Sequence of protein 1:
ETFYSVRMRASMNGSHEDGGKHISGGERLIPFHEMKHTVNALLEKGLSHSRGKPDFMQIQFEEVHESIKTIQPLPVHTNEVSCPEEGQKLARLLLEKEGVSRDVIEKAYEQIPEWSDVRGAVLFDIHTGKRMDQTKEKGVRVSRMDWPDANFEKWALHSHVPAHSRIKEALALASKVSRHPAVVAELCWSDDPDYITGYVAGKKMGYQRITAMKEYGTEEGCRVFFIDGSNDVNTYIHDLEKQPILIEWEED

Interface contacts:
Residue F61 in protein 2 interacts with residue E67 in protein 1 (closest heavy-atom distance 4.1 Å).
Residue F37 in protein 2 contacts residue L52 in protein 1 (closest heavy-atom distance 3.7 Å).
Residue I64 in protein 2 contacts residue Q63 in protein 1 (closest heavy-atom distance 3.4 Å).
Residue M40 in protein 2 is in contact with residue L48 in protein 1 (closest heavy-atom distance 4.5 Å).
Residue M62 in protein 2 contacts residue F66 in protein 1 (closest heavy-atom distance 2.9 Å).
Residue D60 in protein 2 is in contact with residue Y9 in protein 1 (closest heavy-atom distance 4.3 Å).
Residue P59 in protein 2 is in contact with residue F66 in protein 1 (closest heavy-atom distance 4.2 Å).
Residue L48 in protein 2 interacts with residue K41 in protein 1 (closest heavy-atom distance 3.8 Å).
Residue Y9 in protein 2 interacts with residue K58 in protein 1 (closest heavy-atom distance 3.9 Å).
Residue Q63 in protein 2 interacts with residue Q63 in protein 1 (closest heavy-atom distance 4.7 Å).
Residue K41 in protein 2 contacts residue N45 in protein 1 (closest heavy-atom distance 4.3 Å).
Residue K41 in protein 2 contacts residue L48 in protein 1 (closest heavy-atom distance 4.0 Å).
Residue K58 in protein 2 interacts with residue Y9 in protein 1 (closest heavy-atom distance 3.4 Å).
Residue F61 in protein 2 contacts residue Q65 in protein 1 (closest heavy-atom distance 3.7 Å).
Residue F66 in protein 2 contacts residue P59 in protein 1 (closest heavy-atom distance 4.1 Å).
Residue E67 in protein 2 interacts with residue D60 in protein 1 (closest heavy-atom distance 3.2 Å).
Residue L48 in protein 2 is in contact with residue F66 in protein 1 (closest heavy-atom distance 4.4 Å).
Residue F37 in protein 2 is in contact with residue P59 in protein 1 (closest heavy-atom distance 3.8 Å).
Residue F66 in protein 2 contacts residue L52 in protein 1 (closest heavy-atom distance 4.1 Å).
Residue M62 in protein 2 contacts residue Q65 in protein 1 (closest heavy-atom distance 3.2 Å).
Residue Q65 in protein 2 interacts with residue I64 in protein 1 (closest heavy-atom distance 5.0 Å).
Residue I64 in protein 2 interacts with residue I64 in protein 1 (closest heavy-atom distance 2.8 Å).
Residue D60 in protein 2 is in contact with residue E68 in protein 1 (closest heavy-atom distance 3.0 Å).
Residue Y9 in protein 2 contacts residue P59 in protein 1 (closest heavy-atom distance 4.8 Å).
Residue D60 in protein 2 interacts with residue F66 in protein 1 (closest heavy-atom distance 3.8 Å).
Residue N45 in protein 2 contacts residue N45 in protein 1 (closest heavy-atom distance 2.8 Å).
Residue F66 in protein 2 contacts residue L48 in protein 1 (closest heavy-atom distance 4.6 Å).
Residue F66 in protein 2 is in contact with residue D60 in protein 1 (closest heavy-atom distance 3.5 Å).
Residue F37 in protein 2 contacts residue K58 in protein 1 (closest heavy-atom distance 3.7 Å).
Residue Q63 in protein 2 interacts with residue Q65 in protein 1 (closest heavy-atom distance 3.1 Å).
Residue E68 in protein 2 contacts residue D60 in protein 1 (closest heavy-atom distance 3.0 Å).
Residue E67 in protein 2 interacts with residue F61 in protein 1 (closest heavy-atom distance 4.0 Å).
Residue V44 in protein 2 contacts residue I64 in protein 1 (closest heavy-atom distance 5.0 Å).
Residue F61 in protein 2 contacts residue F66 in protein 1 (closest heavy-atom distance 3.3 Å).
Residue Q65 in protein 2 contacts residue Q63 in protein 1 (closest heavy-atom distance 3.8 Å).
Residue I64 in protein 2 contacts residue M62 in protein 1 (closest heavy-atom distance 4.0 Å).
Residue K58 in protein 2 contacts residue F37 in protein 1 (closest heavy-atom distance 4.1 Å).
Residue L52 in protein 2 interacts with residue K41 in protein 1 (closest heavy-atom distance 4.1 Å).
Residue P59 in protein 2 interacts with residue F37 in protein 1 (closest heavy-atom distance 4.0 Å).
Residue V44 in protein 2 is in contact with residue L48 in protein 1 (closest heavy-atom distance 4.0 Å).
Residue L52 in protein 2 is in contact with residue F66 in protein 1 (closest heavy-atom distance 4.0 Å).
Residue M62 in protein 2 is in contact with residue I64 in protein 1 (closest heavy-atom distance 4.1 Å).
Residue L48 in protein 2 interacts with residue V44 in protein 1 (closest heavy-atom distance 4.0 Å).
Residue L52 in protein 2 contacts residue M40 in protein 1 (closest heavy-atom distance 4.6 Å).
Residue Q63 in protein 2 contacts residue I64 in protein 1 (closest heavy-atom distance 3.5 Å).
Residue L48 in protein 2 contacts residue M40 in protein 1 (closest heavy-atom distance 4.6 Å).
Residue F66 in protein 2 interacts with residue M62 in protein 1 (closest heavy-atom distance 2.9 Å).
Residue D60 in protein 2 interacts with residue E67 in protein 1 (closest heavy-atom distance 3.2 Å).
Residue F66 in protein 2 interacts with residue F61 in protein 1 (closest heavy-atom distance 3.2 Å).
Residue Y9 in protein 2 contacts residue D60 in protein 1 (closest heavy-atom distance 4.1 Å).
Residue E49 in protein 2 contacts residue K41 in protein 1 (closest heavy-atom distance 2.9 Å).
Residue P59 in protein 2 contacts residue Y9 in protein 1 (closest heavy-atom distance 4.7 Å).
Residue N45 in protein 2 is in contact with residue L48 in protein 1 (closest heavy-atom distance 5.0 Å).
Residue V44 in protein 2 is in contact with residue V44 in protein 1 (closest heavy-atom distance 4.5 Å).
Residue Q65 in protein 2 contacts residue F61 in protein 1 (closest heavy-atom distance 3.8 Å).
Residue L52 in protein 2 contacts residue F37 in protein 1 (closest heavy-atom distance 3.8 Å).
Residue M40 in protein 2 contacts residue L52 in protein 1 (closest heavy-atom distance 4.6 Å).
Residue Q65 in protein 2 contacts residue M62 in protein 1 (closest heavy-atom distance 3.1 Å).

Sequence of protein 2:
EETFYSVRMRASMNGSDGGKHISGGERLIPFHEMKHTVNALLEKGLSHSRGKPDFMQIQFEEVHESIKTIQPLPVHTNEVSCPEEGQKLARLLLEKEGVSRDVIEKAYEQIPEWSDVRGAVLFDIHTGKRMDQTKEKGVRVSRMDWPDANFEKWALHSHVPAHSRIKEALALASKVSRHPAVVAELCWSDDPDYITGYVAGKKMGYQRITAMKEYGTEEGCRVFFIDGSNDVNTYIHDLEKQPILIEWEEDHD

This data describes a binding interaction between two proteins.